Interface contacts:
Residue T65 in chain B interacts with residue A9 in chain A (closest heavy-atom distance 3.9 Å).
Residue T65 in chain B is in contact with residue A10 in chain A (closest heavy-atom distance 4.4 Å).
Residue P59 in chain B is in contact with residue A9 in chain A (closest heavy-atom distance 4.5 Å).
Residue G64 in chain B contacts residue A12 in chain A (closest heavy-atom distance 4.7 Å).
Residue R67 in chain B is in contact with residue A8 in chain A (closest heavy-atom distance 4.4 Å).
Residue R67 in chain B contacts residue A9 in chain A (closest heavy-atom distance 4.6 Å).
Residue G64 in chain B interacts with residue A11 in chain A (closest heavy-atom distance 4.2 Å).

Sequence of chain B:
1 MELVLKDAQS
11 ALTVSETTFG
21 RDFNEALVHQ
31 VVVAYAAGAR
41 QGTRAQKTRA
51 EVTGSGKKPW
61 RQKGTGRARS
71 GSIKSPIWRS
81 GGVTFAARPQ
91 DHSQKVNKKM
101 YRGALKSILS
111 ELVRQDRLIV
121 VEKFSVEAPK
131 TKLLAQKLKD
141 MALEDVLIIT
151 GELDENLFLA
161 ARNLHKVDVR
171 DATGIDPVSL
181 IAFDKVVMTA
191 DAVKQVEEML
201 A

This data describes a binding interaction between two proteins.

Sequence of chain A:
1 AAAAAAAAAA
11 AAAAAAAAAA